Contacts between the two chains:
Residue K23 in protein 2 interacts with residue V13 in protein 1 (closest heavy-atom distance 3.9 Å).
Residue Y7 in protein 2 contacts residue S15 in protein 1 (closest heavy-atom distance 3.8 Å).
Residue F22 in protein 2 interacts with residue V12 in protein 1 (closest heavy-atom distance 3.2 Å).
Residue Q41 in protein 2 interacts with residue R10 in protein 1 (closest heavy-atom distance 4.7 Å).
Residue E19 in protein 2 interacts with residue R10 in protein 1 (closest heavy-atom distance 3.1 Å).
Residue Y7 in protein 2 is in contact with residue V13 in protein 1 (closest heavy-atom distance 3.5 Å).
Residue R40 in protein 2 contacts residue V12 in protein 1 (closest heavy-atom distance 3.6 Å).
Residue V24 in protein 2 contacts residue I14 in protein 1 (closest heavy-atom distance 4.0 Å).
Residue H21 in protein 2 contacts residue E9 in protein 1 (closest heavy-atom distance 4.4 Å).
Residue H21 in protein 2 interacts with residue R10 in protein 1 (closest heavy-atom distance 2.9 Å).
Residue K9 in protein 2 contacts residue E9 in protein 1 (closest heavy-atom distance 3.7 Å).
Residue S18 in protein 2 interacts with residue R10 in protein 1 (closest heavy-atom distance 4.0 Å).
Residue I20 in protein 2 is in contact with residue R10 in protein 1 (closest heavy-atom distance 3.5 Å).
Residue H21 in protein 2 contacts residue V11 in protein 1 (closest heavy-atom distance 3.4 Å).
Residue K9 in protein 2 is in contact with residue V11 in protein 1 (closest heavy-atom distance 3.5 Å).
Residue I20 in protein 2 interacts with residue V12 in protein 1 (closest heavy-atom distance 4.0 Å).
Residue H21 in protein 2 interacts with residue V12 in protein 1 (closest heavy-atom distance 2.8 Å).
Residue Y7 in protein 2 contacts residue I14 in protein 1 (closest heavy-atom distance 3.6 Å).
Residue L33 in protein 2 is in contact with residue I14 in protein 1 (closest heavy-atom distance 4.4 Å).
Residue K23 in protein 2 interacts with residue V12 in protein 1 (closest heavy-atom distance 2.8 Å).
Residue S36 in protein 2 is in contact with residue V12 in protein 1 (closest heavy-atom distance 3.8 Å).
Residue S36 in protein 2 interacts with residue I14 in protein 1 (closest heavy-atom distance 4.0 Å).
Residue F22 in protein 2 contacts residue I14 in protein 1 (closest heavy-atom distance 4.0 Å).
Residue K23 in protein 2 interacts with residue I14 in protein 1 (closest heavy-atom distance 2.9 Å).
Residue K23 in protein 2 contacts residue V11 in protein 1 (closest heavy-atom distance 4.1 Å).
Residue T28 in protein 2 is in contact with residue I14 in protein 1 (closest heavy-atom distance 3.9 Å).

The following describes two proteins that form a bound complex.

Sequence of protein 2:
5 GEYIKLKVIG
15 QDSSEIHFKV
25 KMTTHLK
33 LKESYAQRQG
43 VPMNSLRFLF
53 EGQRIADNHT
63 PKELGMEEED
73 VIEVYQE

Sequence of protein 1:
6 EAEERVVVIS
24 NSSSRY